Sequence of protein 2:
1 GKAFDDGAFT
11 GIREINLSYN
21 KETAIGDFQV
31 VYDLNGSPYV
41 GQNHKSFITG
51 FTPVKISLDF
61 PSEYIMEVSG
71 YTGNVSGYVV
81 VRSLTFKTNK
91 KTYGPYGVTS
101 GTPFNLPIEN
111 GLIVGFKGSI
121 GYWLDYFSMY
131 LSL

This data describes a binding interaction between two proteins.

Sequence of protein 1:
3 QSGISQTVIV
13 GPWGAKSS

Contacts between the two chains:
Residue L106 in protein 2 contacts residue V12 in protein 1 (closest heavy-atom distance 3.7 Å).
Residue L131 in protein 2 contacts residue T9 in protein 1 (closest heavy-atom distance 3.9 Å).
Residue Y126 in protein 2 interacts with residue W15 in protein 1 (closest heavy-atom distance 3.1 Å).
Residue L131 in protein 2 contacts residue V12 in protein 1 (closest heavy-atom distance 3.9 Å).
Residue V81 in protein 2 contacts residue W15 in protein 1 (closest heavy-atom distance 3.7 Å).
Residue V79 in protein 2 interacts with residue G16 in protein 1 (closest heavy-atom distance 3.8 Å).
Residue Y126 in protein 2 contacts residue G16 in protein 1 (closest heavy-atom distance 4.0 Å).
Residue D125 in protein 2 interacts with residue G16 in protein 1 (closest heavy-atom distance 3.4 Å).
Residue S128 in protein 2 contacts residue P14 in protein 1 (closest heavy-atom distance 3.1 Å).
Residue S128 in protein 2 is in contact with residue I11 in protein 1 (closest heavy-atom distance 3.9 Å).
Residue Y126 in protein 2 interacts with residue A17 in protein 1 (closest heavy-atom distance 3.8 Å).
Residue F104 in protein 2 is in contact with residue W15 in protein 1 (closest heavy-atom distance 3.5 Å).
Residue T72 in protein 2 interacts with residue W15 in protein 1 (closest heavy-atom distance 4.2 Å).
Residue T72 in protein 2 contacts residue G16 in protein 1 (closest heavy-atom distance 3.7 Å).
Residue M129 in protein 2 interacts with residue I11 in protein 1 (closest heavy-atom distance 3.4 Å).
Residue V81 in protein 2 contacts residue G16 in protein 1 (closest heavy-atom distance 4.3 Å).
Residue A8 in protein 2 is in contact with residue T9 in protein 1 (closest heavy-atom distance 3.9 Å).
Residue F127 in protein 2 contacts residue P14 in protein 1 (closest heavy-atom distance 3.2 Å).
Residue D125 in protein 2 interacts with residue A17 in protein 1 (closest heavy-atom distance 2.8 Å).
Residue V80 in protein 2 contacts residue A17 in protein 1 (closest heavy-atom distance 5.0 Å).
Residue Y126 in protein 2 interacts with residue S19 in protein 1 (closest heavy-atom distance 3.8 Å).
Residue D125 in protein 2 contacts residue W15 in protein 1 (closest heavy-atom distance 4.3 Å).
Residue Y130 in protein 2 contacts residue I11 in protein 1 (closest heavy-atom distance 3.6 Å).
Residue M129 in protein 2 is in contact with residue V10 in protein 1 (closest heavy-atom distance 4.0 Å).
Residue L106 in protein 2 interacts with residue W15 in protein 1 (closest heavy-atom distance 4.0 Å).
Residue S128 in protein 2 is in contact with residue V12 in protein 1 (closest heavy-atom distance 3.3 Å).
Residue Y130 in protein 2 interacts with residue T9 in protein 1 (closest heavy-atom distance 3.1 Å).
Residue Y126 in protein 2 interacts with residue P14 in protein 1 (closest heavy-atom distance 3.8 Å).
Residue F127 in protein 2 interacts with residue V12 in protein 1 (closest heavy-atom distance 4.9 Å).
Residue V80 in protein 2 is in contact with residue G16 in protein 1 (closest heavy-atom distance 4.9 Å).
Residue V79 in protein 2 is in contact with residue A17 in protein 1 (closest heavy-atom distance 3.6 Å).
Residue M129 in protein 2 is in contact with residue V12 in protein 1 (closest heavy-atom distance 2.9 Å).
Residue M129 in protein 2 is in contact with residue W15 in protein 1 (closest heavy-atom distance 3.6 Å).
Residue F127 in protein 2 is in contact with residue W15 in protein 1 (closest heavy-atom distance 3.0 Å).
Residue F127 in protein 2 is in contact with residue G13 in protein 1 (closest heavy-atom distance 4.4 Å).
Residue S128 in protein 2 contacts residue G13 in protein 1 (closest heavy-atom distance 3.5 Å).
Residue Y130 in protein 2 is in contact with residue V10 in protein 1 (closest heavy-atom distance 3.4 Å).
Residue L131 in protein 2 is in contact with residue V10 in protein 1 (closest heavy-atom distance 2.8 Å).
Residue L131 in protein 2 interacts with residue I11 in protein 1 (closest heavy-atom distance 4.8 Å).
Residue K117 in protein 2 interacts with residue I11 in protein 1 (closest heavy-atom distance 4.3 Å).